Sequence of the second protein:
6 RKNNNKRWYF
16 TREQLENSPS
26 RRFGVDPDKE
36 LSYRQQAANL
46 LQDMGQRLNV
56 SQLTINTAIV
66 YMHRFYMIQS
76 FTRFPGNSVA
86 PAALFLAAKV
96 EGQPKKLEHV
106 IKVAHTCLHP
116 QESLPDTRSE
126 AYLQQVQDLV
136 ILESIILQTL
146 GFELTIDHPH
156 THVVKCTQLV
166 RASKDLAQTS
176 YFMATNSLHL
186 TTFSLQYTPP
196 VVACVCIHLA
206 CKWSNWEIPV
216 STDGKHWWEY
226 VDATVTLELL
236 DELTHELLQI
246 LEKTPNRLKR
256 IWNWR

Sequence of the first protein:
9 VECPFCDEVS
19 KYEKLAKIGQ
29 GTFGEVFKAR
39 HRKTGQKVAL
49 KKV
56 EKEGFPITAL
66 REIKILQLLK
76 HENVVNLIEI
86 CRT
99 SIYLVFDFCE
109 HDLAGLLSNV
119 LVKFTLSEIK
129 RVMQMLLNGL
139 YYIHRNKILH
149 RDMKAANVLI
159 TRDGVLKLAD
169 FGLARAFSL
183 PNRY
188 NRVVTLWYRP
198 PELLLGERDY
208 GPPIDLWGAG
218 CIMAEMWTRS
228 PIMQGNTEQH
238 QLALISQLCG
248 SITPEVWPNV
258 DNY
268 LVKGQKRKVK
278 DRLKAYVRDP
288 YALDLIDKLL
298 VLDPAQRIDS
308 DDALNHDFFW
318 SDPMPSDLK

This data describes a binding interaction between two proteins.

Contacts between the two chains:
Residue F13 in the first protein is in contact with residue G146 in the second protein (closest heavy-atom distance 3.5 Å).
Residue I62 in the first protein is in contact with residue K94 in the second protein (closest heavy-atom distance 3.7 Å).
Residue P61 in the first protein is in contact with residue K94 in the second protein (closest heavy-atom distance 4.7 Å).
Residue E58 in the first protein is in contact with residue F90 in the second protein (closest heavy-atom distance 3.4 Å).
Residue G59 in the first protein contacts residue L102 in the second protein (closest heavy-atom distance 4.4 Å).
Residue I100 in the first protein interacts with residue F147 in the second protein (closest heavy-atom distance 3.9 Å).
Residue L65 in the first protein interacts with residue L149 in the second protein (closest heavy-atom distance 3.6 Å).
Residue V9 in the first protein is in contact with residue F79 in the second protein (closest heavy-atom distance 3.3 Å).
Residue L65 in the first protein is in contact with residue L91 in the second protein (closest heavy-atom distance 4.0 Å).
Residue L65 in the first protein is in contact with residue L142 in the second protein (closest heavy-atom distance 3.9 Å).
Residue F13 in the first protein interacts with residue L145 in the second protein (closest heavy-atom distance 4.7 Å).
Residue F13 in the first protein contacts residue R12 in the second protein (closest heavy-atom distance 3.1 Å).
Residue F60 in the first protein interacts with residue E138 in the second protein (closest heavy-atom distance 2.9 Å).
Residue V9 in the first protein contacts residue R78 in the second protein (closest heavy-atom distance 3.1 Å).
Residue Q72 in the first protein contacts residue R6 in the second protein (closest heavy-atom distance 3.5 Å).
Residue I85 in the first protein is in contact with residue K7 in the second protein (closest heavy-atom distance 3.7 Å).
Residue F13 in the first protein is in contact with residue Q143 in the second protein (closest heavy-atom distance 4.4 Å).
Residue E58 in the first protein interacts with residue K94 in the second protein (closest heavy-atom distance 2.9 Å).
Residue G59 in the first protein is in contact with residue E138 in the second protein (closest heavy-atom distance 3.6 Å).
Residue K57 in the first protein is in contact with residue L102 in the second protein (closest heavy-atom distance 4.1 Å).
Residue F13 in the first protein contacts residue W13 in the second protein (closest heavy-atom distance 3.7 Å).
Residue P12 in the first protein is in contact with residue I73 in the second protein (closest heavy-atom distance 3.9 Å).
Residue C11 in the first protein contacts residue T144 in the second protein (closest heavy-atom distance 4.7 Å).
Residue E10 in the first protein is in contact with residue R27 in the second protein (closest heavy-atom distance 3.6 Å).
Residue I83 in the first protein contacts residue K7 in the second protein (closest heavy-atom distance 3.6 Å).
Residue I85 in the first protein interacts with residue F147 in the second protein (closest heavy-atom distance 3.5 Å).
Residue E10 in the first protein contacts residue T144 in the second protein (closest heavy-atom distance 4.5 Å).
Residue I100 in the first protein interacts with residue Q143 in the second protein (closest heavy-atom distance 3.6 Å).
Residue E10 in the first protein contacts residue Q74 in the second protein (closest heavy-atom distance 3.0 Å).
Residue V9 in the first protein interacts with residue Q74 in the second protein (closest heavy-atom distance 3.8 Å).
Residue G59 in the first protein is in contact with residue F90 in the second protein (closest heavy-atom distance 4.4 Å).
Residue Q72 in the first protein contacts residue T150 in the second protein (closest heavy-atom distance 4.3 Å).
Residue K69 in the first protein contacts residue T150 in the second protein (closest heavy-atom distance 3.8 Å).
Residue C14 in the first protein contacts residue F147 in the second protein (closest heavy-atom distance 4.1 Å).
Residue L82 in the first protein contacts residue K7 in the second protein (closest heavy-atom distance 3.1 Å).
Residue F13 in the first protein is in contact with residue T144 in the second protein (closest heavy-atom distance 3.6 Å).
Residue L73 in the first protein is in contact with residue R6 in the second protein (closest heavy-atom distance 4.4 Å).
Residue F60 in the first protein contacts residue K94 in the second protein (closest heavy-atom distance 2.6 Å).
Residue C11 in the first protein interacts with residue Q143 in the second protein (closest heavy-atom distance 3.4 Å).
Residue F13 in the first protein interacts with residue I73 in the second protein (closest heavy-atom distance 4.0 Å).
Residue G59 in the first protein contacts residue V135 in the second protein (closest heavy-atom distance 4.2 Å).
Residue S99 in the first protein contacts residue Q143 in the second protein (closest heavy-atom distance 4.7 Å).
Residue E58 in the first protein is in contact with residue L102 in the second protein (closest heavy-atom distance 2.8 Å).
Residue C14 in the first protein is in contact with residue Q143 in the second protein (closest heavy-atom distance 3.6 Å).
Residue G59 in the first protein contacts residue K94 in the second protein (closest heavy-atom distance 3.8 Å).
Residue E58 in the first protein interacts with residue K100 in the second protein (closest heavy-atom distance 4.2 Å).
Residue I62 in the first protein interacts with residue P99 in the second protein (closest heavy-atom distance 3.5 Å).
Residue E10 in the first protein is in contact with residue I73 in the second protein (closest heavy-atom distance 4.4 Å).
Residue F60 in the first protein is in contact with residue L142 in the second protein (closest heavy-atom distance 3.5 Å).
Residue F60 in the first protein contacts residue F147 in the second protein (closest heavy-atom distance 4.0 Å).
Residue L65 in the first protein contacts residue K94 in the second protein (closest heavy-atom distance 4.0 Å).
Residue Q72 in the first protein is in contact with residue F147 in the second protein (closest heavy-atom distance 2.9 Å).
Residue E58 in the first protein contacts residue K101 in the second protein (closest heavy-atom distance 3.4 Å).
Residue R87 in the first protein is in contact with residue Q143 in the second protein (closest heavy-atom distance 3.6 Å).
Residue V9 in the first protein contacts residue I140 in the second protein (closest heavy-atom distance 4.2 Å).
Residue I68 in the first protein is in contact with residue F147 in the second protein (closest heavy-atom distance 4.1 Å).
Residue E84 in the first protein interacts with residue K7 in the second protein (closest heavy-atom distance 3.5 Å).
Residue Q72 in the first protein contacts residue E148 in the second protein (closest heavy-atom distance 4.3 Å).
Residue Q72 in the first protein contacts residue K7 in the second protein (closest heavy-atom distance 2.6 Å).
Residue L65 in the first protein interacts with residue V95 in the second protein (closest heavy-atom distance 4.3 Å).